Sequence of the first protein:
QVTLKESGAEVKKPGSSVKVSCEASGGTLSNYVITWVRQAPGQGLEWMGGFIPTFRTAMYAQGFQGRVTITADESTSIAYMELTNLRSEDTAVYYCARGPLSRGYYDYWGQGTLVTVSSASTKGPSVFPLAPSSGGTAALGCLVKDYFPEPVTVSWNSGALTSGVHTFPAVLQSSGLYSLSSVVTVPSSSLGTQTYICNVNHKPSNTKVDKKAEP

Sequence of the second protein:
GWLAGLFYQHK

Interface contacts:
Residue S102 in the first protein is in contact with residue F9 in the second protein (closest heavy-atom distance 4.4 Å).
Residue Y106 in the first protein interacts with residue F9 in the second protein (closest heavy-atom distance 5.0 Å).
Residue F55 in the first protein contacts residue L8 in the second protein (closest heavy-atom distance 3.6 Å).
Residue I52 in the first protein interacts with residue L8 in the second protein (closest heavy-atom distance 3.5 Å).
Residue P100 in the first protein is in contact with residue L8 in the second protein (closest heavy-atom distance 4.7 Å).
Residue S102 in the first protein interacts with residue L8 in the second protein (closest heavy-atom distance 2.8 Å).
Residue G50 in the first protein is in contact with residue F9 in the second protein (closest heavy-atom distance 3.6 Å).
Residue M59 in the first protein interacts with residue F9 in the second protein (closest heavy-atom distance 3.6 Å).
Residue S102 in the first protein contacts residue Q11 in the second protein (closest heavy-atom distance 3.5 Å).
Residue V33 in the first protein interacts with residue F9 in the second protein (closest heavy-atom distance 3.7 Å).
Residue T57 in the first protein contacts residue F9 in the second protein (closest heavy-atom distance 3.5 Å).
Residue L101 in the first protein contacts residue L8 in the second protein (closest heavy-atom distance 3.8 Å).
Residue R103 in the first protein is in contact with residue Q11 in the second protein (closest heavy-atom distance 3.6 Å).
Residue T57 in the first protein contacts residue L5 in the second protein (closest heavy-atom distance 4.1 Å).
Residue M59 in the first protein contacts residue A6 in the second protein (closest heavy-atom distance 4.1 Å).
Residue R103 in the first protein is in contact with residue Y10 in the second protein (closest heavy-atom distance 4.0 Å).
Residue F51 in the first protein contacts residue F9 in the second protein (closest heavy-atom distance 3.9 Å).
Residue G104 in the first protein contacts residue F9 in the second protein (closest heavy-atom distance 3.2 Å).
Residue S102 in the first protein contacts residue Y10 in the second protein (closest heavy-atom distance 3.8 Å).
Residue G104 in the first protein interacts with residue Y10 in the second protein (closest heavy-atom distance 3.5 Å).
Residue G104 in the first protein interacts with residue Q11 in the second protein (closest heavy-atom distance 4.2 Å).
Residue R103 in the first protein interacts with residue F9 in the second protein (closest heavy-atom distance 3.9 Å).
Residue S102 in the first protein contacts residue G7 in the second protein (closest heavy-atom distance 2.9 Å).
Residue R103 in the first protein contacts residue L8 in the second protein (closest heavy-atom distance 4.7 Å).
Residue M59 in the first protein interacts with residue Y10 in the second protein (closest heavy-atom distance 4.5 Å).
Residue A58 in the first protein interacts with residue F9 in the second protein (closest heavy-atom distance 4.0 Å).
Residue I52 in the first protein contacts residue F9 in the second protein (closest heavy-atom distance 3.6 Å).
Residue V33 in the first protein is in contact with residue L8 in the second protein (closest heavy-atom distance 3.6 Å).

These two protein chains interact to form a complex.